Interface contacts:
Residue R143 in protein 2 interacts with residue H428 in protein 1 (closest heavy-atom distance 3.5 Å).
Residue F63 in protein 2 interacts with residue L394 in protein 1 (closest heavy-atom distance 3.6 Å).
Residue G61 in protein 2 interacts with residue W467 in protein 1 (closest heavy-atom distance 3.5 Å).
Residue A587 in protein 2 is in contact with residue L292 in protein 1 (closest heavy-atom distance 3.7 Å).
Residue F63 in protein 2 interacts with residue W391 in protein 1 (closest heavy-atom distance 3.5 Å).
Residue W580 in protein 2 is in contact with residue V421 in protein 1 (closest heavy-atom distance 3.6 Å).
Residue A587 in protein 2 is in contact with residue L289 in protein 1 (closest heavy-atom distance 3.3 Å).
Residue F63 in protein 2 is in contact with residue R395 in protein 1 (closest heavy-atom distance 3.2 Å).
Residue R591 in protein 2 interacts with residue S290 in protein 1 (closest heavy-atom distance 3.4 Å).
Residue Y158 in protein 2 interacts with residue S416 in protein 1 (closest heavy-atom distance 3.7 Å).
Residue E128 in protein 2 interacts with residue G383 in protein 1 (closest heavy-atom distance 3.8 Å).
Residue Y158 in protein 2 contacts residue V382 in protein 1 (closest heavy-atom distance 3.0 Å).
Residue R591 in protein 2 contacts residue Q294 in protein 1 (closest heavy-atom distance 3.1 Å).
Residue Y595 in protein 2 contacts residue A227 in protein 1 (closest heavy-atom distance 3.6 Å).
Residue A169 in protein 2 is in contact with residue A401 in protein 1 (closest heavy-atom distance 3.2 Å).
Residue G165 in protein 2 interacts with residue A401 in protein 1 (closest heavy-atom distance 3.4 Å).
Residue I609 in protein 2 contacts residue P224 in protein 1 (closest heavy-atom distance 3.6 Å).
Residue F150 in protein 2 is in contact with residue A420 in protein 1 (closest heavy-atom distance 3.5 Å).
Residue I166 in protein 2 interacts with residue L406 in protein 1 (closest heavy-atom distance 3.7 Å).
Residue L125 in protein 2 contacts residue L394 in protein 1 (closest heavy-atom distance 3.6 Å).
Residue E128 in protein 2 contacts residue V384 in protein 1 (closest heavy-atom distance 3.3 Å).
Residue L125 in protein 2 interacts with residue F390 in protein 1 (closest heavy-atom distance 3.6 Å).
Residue I154 in protein 2 contacts residue V417 in protein 1 (closest heavy-atom distance 3.7 Å).
Residue L610 in protein 2 contacts residue F173 in protein 1 (closest heavy-atom distance 3.5 Å).
Residue V151 in protein 2 contacts residue V421 in protein 1 (closest heavy-atom distance 3.7 Å).
Residue L606 in protein 2 interacts with residue F214 in protein 1 (closest heavy-atom distance 3.3 Å).
Residue I609 in protein 2 contacts residue F214 in protein 1 (closest heavy-atom distance 3.6 Å).
Residue L613 in protein 2 interacts with residue F214 in protein 1 (closest heavy-atom distance 3.6 Å).
Residue L613 in protein 2 is in contact with residue A210 in protein 1 (closest heavy-atom distance 3.4 Å).
Residue I599 in protein 2 contacts residue V165 in protein 1 (closest heavy-atom distance 3.7 Å).
Residue M616 in protein 2 is in contact with residue Q206 in protein 1 (closest heavy-atom distance 3.7 Å).
Residue F124 in protein 2 is in contact with residue L394 in protein 1 (closest heavy-atom distance 3.6 Å).
Residue L125 in protein 2 interacts with residue W391 in protein 1 (closest heavy-atom distance 3.6 Å).
Residue Y168 in protein 2 is in contact with residue L398 in protein 1 (closest heavy-atom distance 3.6 Å).
Residue F124 in protein 2 interacts with residue F390 in protein 1 (closest heavy-atom distance 3.5 Å).
Residue G62 in protein 2 is in contact with residue W467 in protein 1 (closest heavy-atom distance 3.5 Å).
Residue Y595 in protein 2 contacts residue P230 in protein 1 (closest heavy-atom distance 3.5 Å).
Residue E584 in protein 2 interacts with residue R293 in protein 1 (closest heavy-atom distance 2.4 Å).
Residue F150 in protein 2 interacts with residue F424 in protein 1 (closest heavy-atom distance 3.5 Å).
Residue L162 in protein 2 contacts residue A410 in protein 1 (closest heavy-atom distance 3.7 Å).
Residue Y168 in protein 2 contacts residue H402 in protein 1 (closest heavy-atom distance 3.3 Å).
Residue L606 in protein 2 interacts with residue L166 in protein 1 (closest heavy-atom distance 3.7 Å).
Residue V60 in protein 2 contacts residue W391 in protein 1 (closest heavy-atom distance 3.6 Å).
Residue Y602 in protein 2 contacts residue A227 in protein 1 (closest heavy-atom distance 3.5 Å).
Residue L606 in protein 2 is in contact with residue P224 in protein 1 (closest heavy-atom distance 3.8 Å).
Residue Y595 in protein 2 contacts residue Y303 in protein 1 (closest heavy-atom distance 3.5 Å).
Residue Y605 in protein 2 interacts with residue P224 in protein 1 (closest heavy-atom distance 3.7 Å).
Residue G61 in protein 2 interacts with residue T464 in protein 1 (closest heavy-atom distance 3.5 Å).
Residue F150 in protein 2 is in contact with residue V384 in protein 1 (closest heavy-atom distance 3.6 Å).
Residue F132 in protein 2 interacts with residue V384 in protein 1 (closest heavy-atom distance 3.6 Å).
Residue Y158 in protein 2 interacts with residue L413 in protein 1 (closest heavy-atom distance 3.3 Å).
Residue F135 in protein 2 is in contact with residue F424 in protein 1 (closest heavy-atom distance 3.6 Å).
Residue Y595 in protein 2 interacts with residue N226 in protein 1 (closest heavy-atom distance 2.4 Å).
Residue F132 in protein 2 contacts residue I379 in protein 1 (closest heavy-atom distance 3.6 Å).
Residue L606 in protein 2 interacts with residue L225 in protein 1 (closest heavy-atom distance 3.8 Å).
Residue E128 in protein 2 contacts residue F390 in protein 1 (closest heavy-atom distance 3.6 Å).
Residue V60 in protein 2 interacts with residue P463 in protein 1 (closest heavy-atom distance 3.6 Å).
Residue F139 in protein 2 interacts with residue H428 in protein 1 (closest heavy-atom distance 3.5 Å).
Residue R591 in protein 2 is in contact with residue R293 in protein 1 (closest heavy-atom distance 2.5 Å).
Residue D588 in protein 2 is in contact with residue R293 in protein 1 (closest heavy-atom distance 3.7 Å).

Sequence of protein 1:
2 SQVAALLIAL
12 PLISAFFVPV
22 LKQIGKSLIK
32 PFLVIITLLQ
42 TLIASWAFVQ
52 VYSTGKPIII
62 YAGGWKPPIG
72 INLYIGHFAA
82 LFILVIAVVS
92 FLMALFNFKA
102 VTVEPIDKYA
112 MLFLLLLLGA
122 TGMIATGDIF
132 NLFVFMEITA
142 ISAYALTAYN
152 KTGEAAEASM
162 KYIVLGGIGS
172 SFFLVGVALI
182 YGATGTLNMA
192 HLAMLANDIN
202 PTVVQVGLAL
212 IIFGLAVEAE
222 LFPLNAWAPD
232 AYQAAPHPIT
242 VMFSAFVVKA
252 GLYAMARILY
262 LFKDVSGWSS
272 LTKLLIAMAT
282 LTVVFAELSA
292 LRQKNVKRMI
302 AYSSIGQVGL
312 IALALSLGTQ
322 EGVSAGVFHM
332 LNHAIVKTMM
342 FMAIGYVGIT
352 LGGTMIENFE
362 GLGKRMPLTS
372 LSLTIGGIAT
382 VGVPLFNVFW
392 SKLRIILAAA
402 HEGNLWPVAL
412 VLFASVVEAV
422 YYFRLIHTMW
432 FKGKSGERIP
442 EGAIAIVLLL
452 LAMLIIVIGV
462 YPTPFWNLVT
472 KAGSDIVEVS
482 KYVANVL

Sequence of protein 2:
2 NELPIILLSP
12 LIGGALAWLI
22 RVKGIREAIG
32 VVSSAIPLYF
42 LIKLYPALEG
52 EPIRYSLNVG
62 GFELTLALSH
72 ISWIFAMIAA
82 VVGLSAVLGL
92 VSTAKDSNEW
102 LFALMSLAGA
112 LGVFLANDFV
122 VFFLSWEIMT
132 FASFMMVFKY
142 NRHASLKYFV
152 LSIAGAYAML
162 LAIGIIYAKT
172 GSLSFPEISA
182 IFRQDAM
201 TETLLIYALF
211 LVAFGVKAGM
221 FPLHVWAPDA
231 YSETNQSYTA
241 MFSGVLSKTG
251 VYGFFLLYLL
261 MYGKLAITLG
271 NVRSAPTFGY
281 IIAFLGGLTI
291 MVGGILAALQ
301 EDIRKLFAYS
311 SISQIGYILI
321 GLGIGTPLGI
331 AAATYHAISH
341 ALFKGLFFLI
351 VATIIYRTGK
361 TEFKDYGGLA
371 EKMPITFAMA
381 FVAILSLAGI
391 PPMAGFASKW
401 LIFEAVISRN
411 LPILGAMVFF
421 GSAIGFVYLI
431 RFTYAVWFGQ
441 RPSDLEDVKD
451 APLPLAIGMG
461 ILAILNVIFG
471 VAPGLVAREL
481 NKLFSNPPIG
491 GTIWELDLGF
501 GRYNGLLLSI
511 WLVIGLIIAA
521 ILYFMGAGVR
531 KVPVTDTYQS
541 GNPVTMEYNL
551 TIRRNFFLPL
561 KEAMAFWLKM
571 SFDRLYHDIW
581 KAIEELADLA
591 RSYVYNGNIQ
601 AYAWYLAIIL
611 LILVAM

These two protein chains interact to form a complex.